Sequence of protein 1:
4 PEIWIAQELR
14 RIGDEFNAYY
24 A

Sequence of protein 2:
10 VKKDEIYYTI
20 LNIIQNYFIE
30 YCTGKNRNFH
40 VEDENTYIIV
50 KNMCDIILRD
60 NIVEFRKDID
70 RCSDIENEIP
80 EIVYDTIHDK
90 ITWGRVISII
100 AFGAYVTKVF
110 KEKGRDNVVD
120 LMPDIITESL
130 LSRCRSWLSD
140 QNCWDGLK

Interface contacts:
Residue T91 in protein 2 interacts with residue D17 in protein 1 (closest heavy-atom distance 4.5 Å).
Residue I56 in protein 2 interacts with residue I15 in protein 1 (closest heavy-atom distance 3.9 Å).
Residue W92 in protein 2 is in contact with residue N20 in protein 1 (closest heavy-atom distance 4.1 Å).
Residue G93 in protein 2 is in contact with residue N20 in protein 1 (closest heavy-atom distance 3.5 Å).
Residue F64 in protein 2 contacts residue I15 in protein 1 (closest heavy-atom distance 3.8 Å).
Residue N60 in protein 2 interacts with residue R14 in protein 1 (closest heavy-atom distance 4.7 Å).
Residue D67 in protein 2 contacts residue I8 in protein 1 (closest heavy-atom distance 3.8 Å).
Residue I81 in protein 2 interacts with residue E5 in protein 1 (closest heavy-atom distance 4.0 Å).
Residue R70 in protein 2 interacts with residue W7 in protein 1 (closest heavy-atom distance 3.1 Å).
Residue C71 in protein 2 interacts with residue E5 in protein 1 (closest heavy-atom distance 4.8 Å).
Residue I74 in protein 2 interacts with residue I8 in protein 1 (closest heavy-atom distance 4.2 Å).
Residue I98 in protein 2 interacts with residue L12 in protein 1 (closest heavy-atom distance 4.2 Å).
Residue I96 in protein 2 is in contact with residue F19 in protein 1 (closest heavy-atom distance 4.7 Å).
Residue S97 in protein 2 contacts residue L12 in protein 1 (closest heavy-atom distance 3.8 Å).
Residue E77 in protein 2 contacts residue E5 in protein 1 (closest heavy-atom distance 2.6 Å).
Residue F101 in protein 2 interacts with residue L12 in protein 1 (closest heavy-atom distance 3.8 Å).
Residue T85 in protein 2 contacts residue L12 in protein 1 (closest heavy-atom distance 3.8 Å).
Residue E80 in protein 2 interacts with residue E5 in protein 1 (closest heavy-atom distance 3.5 Å).
Residue I55 in protein 2 is in contact with residue Y23 in protein 1 (closest heavy-atom distance 4.3 Å).
Residue D88 in protein 2 is in contact with residue R13 in protein 1 (closest heavy-atom distance 2.6 Å).
Residue D84 in protein 2 is in contact with residue E5 in protein 1 (closest heavy-atom distance 4.3 Å).
Residue F64 in protein 2 contacts residue L12 in protein 1 (closest heavy-atom distance 4.0 Å).
Residue I86 in protein 2 contacts residue R13 in protein 1 (closest heavy-atom distance 4.9 Å).
Residue R94 in protein 2 interacts with residue G16 in protein 1 (closest heavy-atom distance 3.9 Å).
Residue T91 in protein 2 interacts with residue G16 in protein 1 (closest heavy-atom distance 5.0 Å).
Residue G93 in protein 2 interacts with residue F19 in protein 1 (closest heavy-atom distance 4.1 Å).
Residue D84 in protein 2 interacts with residue R13 in protein 1 (closest heavy-atom distance 4.0 Å).
Residue I81 in protein 2 interacts with residue L12 in protein 1 (closest heavy-atom distance 3.7 Å).
Residue M52 in protein 2 is in contact with residue F19 in protein 1 (closest heavy-atom distance 3.7 Å).
Residue S97 in protein 2 contacts residue I15 in protein 1 (closest heavy-atom distance 3.7 Å).
Residue R94 in protein 2 contacts residue R13 in protein 1 (closest heavy-atom distance 3.6 Å).
Residue F101 in protein 2 contacts residue I8 in protein 1 (closest heavy-atom distance 3.8 Å).
Residue I55 in protein 2 contacts residue F19 in protein 1 (closest heavy-atom distance 4.8 Å).
Residue T85 in protein 2 contacts residue A9 in protein 1 (closest heavy-atom distance 3.6 Å).
Residue D84 in protein 2 contacts residue A9 in protein 1 (closest heavy-atom distance 3.5 Å).
Residue E63 in protein 2 contacts residue W7 in protein 1 (closest heavy-atom distance 4.6 Å).
Residue T91 in protein 2 interacts with residue N20 in protein 1 (closest heavy-atom distance 3.7 Å).
Residue G93 in protein 2 contacts residue G16 in protein 1 (closest heavy-atom distance 3.4 Å).
Residue R94 in protein 2 is in contact with residue D17 in protein 1 (closest heavy-atom distance 3.0 Å).
Residue S97 in protein 2 contacts residue G16 in protein 1 (closest heavy-atom distance 3.2 Å).
Residue T85 in protein 2 is in contact with residue R13 in protein 1 (closest heavy-atom distance 3.0 Å).
Residue I81 in protein 2 is in contact with residue A9 in protein 1 (closest heavy-atom distance 4.0 Å).
Residue E63 in protein 2 is in contact with residue R14 in protein 1 (closest heavy-atom distance 4.4 Å).
Residue C71 in protein 2 is in contact with residue I8 in protein 1 (closest heavy-atom distance 4.3 Å).
Residue D67 in protein 2 is in contact with residue W7 in protein 1 (closest heavy-atom distance 3.0 Å).
Residue D67 in protein 2 interacts with residue E11 in protein 1 (closest heavy-atom distance 2.5 Å).
Residue R94 in protein 2 interacts with residue L12 in protein 1 (closest heavy-atom distance 4.5 Å).
Residue D84 in protein 2 is in contact with residue I6 in protein 1 (closest heavy-atom distance 4.8 Å).
Residue I56 in protein 2 is in contact with residue F19 in protein 1 (closest heavy-atom distance 3.8 Å).
Residue N60 in protein 2 is in contact with residue I15 in protein 1 (closest heavy-atom distance 3.4 Å).
Residue I81 in protein 2 contacts residue I8 in protein 1 (closest heavy-atom distance 3.7 Å).
Residue E63 in protein 2 interacts with residue E11 in protein 1 (closest heavy-atom distance 2.6 Å).

This data describes a binding interaction between two proteins.